Interface contacts:
Residue L1504 in chain A interacts with residue N61 in chain B (closest heavy-atom distance 4.6 Å).

The following describes two proteins that form a bound complex.

Sequence of chain B:
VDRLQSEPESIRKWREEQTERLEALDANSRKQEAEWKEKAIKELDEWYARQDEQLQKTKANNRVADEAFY

Sequence of chain A:
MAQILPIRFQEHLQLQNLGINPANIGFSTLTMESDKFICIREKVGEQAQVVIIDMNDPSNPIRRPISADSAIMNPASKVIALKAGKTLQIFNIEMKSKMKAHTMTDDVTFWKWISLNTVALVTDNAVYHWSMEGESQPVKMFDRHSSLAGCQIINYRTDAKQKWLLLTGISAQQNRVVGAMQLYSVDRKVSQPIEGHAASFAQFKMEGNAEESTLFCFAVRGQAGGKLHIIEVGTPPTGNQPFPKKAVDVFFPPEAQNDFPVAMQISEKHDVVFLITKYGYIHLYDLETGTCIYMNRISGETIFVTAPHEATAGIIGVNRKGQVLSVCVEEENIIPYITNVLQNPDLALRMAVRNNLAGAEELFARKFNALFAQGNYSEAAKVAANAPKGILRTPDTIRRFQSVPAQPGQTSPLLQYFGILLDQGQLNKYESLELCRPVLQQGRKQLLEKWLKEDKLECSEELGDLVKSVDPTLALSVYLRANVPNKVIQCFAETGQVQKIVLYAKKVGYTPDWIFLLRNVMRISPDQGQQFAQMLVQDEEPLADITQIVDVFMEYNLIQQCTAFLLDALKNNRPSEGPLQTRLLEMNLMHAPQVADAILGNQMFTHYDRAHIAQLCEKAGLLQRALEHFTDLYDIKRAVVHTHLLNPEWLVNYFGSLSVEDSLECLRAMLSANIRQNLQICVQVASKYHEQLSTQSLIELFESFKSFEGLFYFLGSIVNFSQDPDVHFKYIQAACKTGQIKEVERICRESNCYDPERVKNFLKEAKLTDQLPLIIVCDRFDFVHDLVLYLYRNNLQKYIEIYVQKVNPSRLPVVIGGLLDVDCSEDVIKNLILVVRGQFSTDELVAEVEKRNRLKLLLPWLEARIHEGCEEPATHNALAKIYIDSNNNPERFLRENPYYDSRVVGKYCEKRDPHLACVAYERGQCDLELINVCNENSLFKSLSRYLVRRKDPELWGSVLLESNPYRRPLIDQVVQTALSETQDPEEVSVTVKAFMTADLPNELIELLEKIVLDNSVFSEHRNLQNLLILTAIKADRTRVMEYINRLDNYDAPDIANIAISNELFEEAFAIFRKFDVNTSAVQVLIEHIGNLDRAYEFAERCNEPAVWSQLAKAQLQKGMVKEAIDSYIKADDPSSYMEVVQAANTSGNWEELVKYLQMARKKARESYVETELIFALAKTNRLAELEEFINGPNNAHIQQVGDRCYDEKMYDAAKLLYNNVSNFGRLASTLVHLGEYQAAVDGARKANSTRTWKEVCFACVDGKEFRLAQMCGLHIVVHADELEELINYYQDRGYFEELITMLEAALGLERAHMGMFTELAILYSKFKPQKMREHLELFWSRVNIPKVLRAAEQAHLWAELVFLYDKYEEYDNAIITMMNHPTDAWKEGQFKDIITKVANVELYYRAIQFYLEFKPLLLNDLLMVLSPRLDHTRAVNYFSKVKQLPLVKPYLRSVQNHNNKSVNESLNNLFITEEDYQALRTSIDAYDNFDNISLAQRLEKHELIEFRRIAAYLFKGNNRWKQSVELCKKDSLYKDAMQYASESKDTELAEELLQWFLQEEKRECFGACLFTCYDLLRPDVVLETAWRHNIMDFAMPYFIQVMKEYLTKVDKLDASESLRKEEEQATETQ